Sequence of the first protein:
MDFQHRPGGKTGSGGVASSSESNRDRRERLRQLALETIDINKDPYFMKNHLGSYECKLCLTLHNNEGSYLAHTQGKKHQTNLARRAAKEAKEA

Residue-level contacts at the interface:
Residue F210 in the second protein interacts with residue G14 in the first protein (closest heavy-atom distance 4.9 Å).
Residue D204 in the second protein interacts with residue G12 in the first protein (closest heavy-atom distance 4.6 Å).

These two protein chains interact to form a complex.

Sequence of the second protein:
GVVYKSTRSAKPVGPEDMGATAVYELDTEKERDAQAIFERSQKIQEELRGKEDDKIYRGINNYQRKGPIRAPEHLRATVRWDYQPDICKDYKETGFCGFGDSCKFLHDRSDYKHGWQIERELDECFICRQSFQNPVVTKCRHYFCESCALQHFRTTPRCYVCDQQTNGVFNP